Residue-level contacts at the interface:
Residue N93 in the second protein interacts with residue C11 in the first protein (closest heavy-atom distance 3.7 Å).
Residue F88 in the second protein contacts residue R4 in the first protein (closest heavy-atom distance 4.6 Å).
Residue Y152 in the second protein interacts with residue C11 in the first protein (closest heavy-atom distance 3.6 Å).
Residue N93 in the second protein interacts with residue W7 in the first protein (closest heavy-atom distance 4.7 Å).
Residue L87 in the second protein interacts with residue Y5 in the first protein (closest heavy-atom distance 3.3 Å).
Residue R96 in the second protein contacts residue Y5 in the first protein (closest heavy-atom distance 4.0 Å).
Residue Y58 in the second protein is in contact with residue E6 in the first protein (closest heavy-atom distance 3.4 Å).
Residue D61 in the second protein is in contact with residue Y5 in the first protein (closest heavy-atom distance 3.7 Å).
Residue F54 in the second protein interacts with residue W7 in the first protein (closest heavy-atom distance 3.4 Å).
Residue E86 in the second protein is in contact with residue R4 in the first protein (closest heavy-atom distance 2.9 Å).
Residue Y58 in the second protein is in contact with residue W7 in the first protein (closest heavy-atom distance 3.8 Å).
Residue W94 in the second protein is in contact with residue C11 in the first protein (closest heavy-atom distance 4.1 Å).
Residue A99 in the second protein contacts residue W7 in the first protein (closest heavy-atom distance 3.4 Å).
Residue R96 in the second protein interacts with residue A1 in the first protein (closest heavy-atom distance 4.9 Å).
Residue G95 in the second protein is in contact with residue C11 in the first protein (closest heavy-atom distance 3.8 Å).
Residue L87 in the second protein is in contact with residue W7 in the first protein (closest heavy-atom distance 3.9 Å).
Residue R60 in the second protein is in contact with residue E6 in the first protein (closest heavy-atom distance 4.5 Å).
Residue D90 in the second protein contacts residue P2 in the first protein (closest heavy-atom distance 3.4 Å).
Residue F62 in the second protein is in contact with residue W7 in the first protein (closest heavy-atom distance 3.7 Å).
Residue L151 in the second protein is in contact with residue F10 in the first protein (closest heavy-atom distance 3.6 Å).
Residue G95 in the second protein is in contact with residue W7 in the first protein (closest heavy-atom distance 3.5 Å).
Residue R89 in the second protein is in contact with residue R4 in the first protein (closest heavy-atom distance 4.3 Å).
Residue R96 in the second protein contacts residue R4 in the first protein (closest heavy-atom distance 3.7 Å).
Residue Y152 in the second protein interacts with residue F10 in the first protein (closest heavy-atom distance 3.6 Å).
Residue M65 in the second protein contacts residue W7 in the first protein (closest heavy-atom distance 3.8 Å).
Residue M65 in the second protein contacts residue Y5 in the first protein (closest heavy-atom distance 4.7 Å).
Residue R96 in the second protein is in contact with residue P2 in the first protein (closest heavy-atom distance 2.9 Å).
Residue D90 in the second protein is in contact with residue A1 in the first protein (closest heavy-atom distance 5.0 Å).
Residue N93 in the second protein interacts with residue D8 in the first protein (closest heavy-atom distance 2.9 Å).
Residue R57 in the second protein interacts with residue E6 in the first protein (closest heavy-atom distance 4.2 Å).
Residue R96 in the second protein contacts residue W7 in the first protein (closest heavy-atom distance 3.6 Å).
Residue D61 in the second protein interacts with residue W7 in the first protein (closest heavy-atom distance 3.5 Å).
Residue E86 in the second protein interacts with residue Y5 in the first protein (closest heavy-atom distance 3.5 Å).
Residue D90 in the second protein is in contact with residue R4 in the first protein (closest heavy-atom distance 2.8 Å).
Residue Y152 in the second protein is in contact with residue W7 in the first protein (closest heavy-atom distance 4.8 Å).
Residue R96 in the second protein is in contact with residue D8 in the first protein (closest heavy-atom distance 2.7 Å).
Residue L87 in the second protein interacts with residue R4 in the first protein (closest heavy-atom distance 3.4 Å).
Residue D61 in the second protein interacts with residue R4 in the first protein (closest heavy-atom distance 4.1 Å).
Residue D61 in the second protein interacts with residue E6 in the first protein (closest heavy-atom distance 2.9 Å).

These two protein chains interact to form a complex.

Sequence of the first protein:
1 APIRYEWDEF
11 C

Sequence of the second protein:
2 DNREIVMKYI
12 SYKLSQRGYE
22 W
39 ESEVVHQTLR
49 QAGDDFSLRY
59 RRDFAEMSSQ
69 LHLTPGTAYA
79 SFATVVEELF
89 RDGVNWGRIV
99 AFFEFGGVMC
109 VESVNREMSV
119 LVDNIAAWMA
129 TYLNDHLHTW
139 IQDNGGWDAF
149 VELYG